Residue-level contacts at the interface:
Residue I125 in chain B interacts with residue I5 in chain A (closest heavy-atom distance 2.8 Å).
Residue S20 in chain B interacts with residue N14 in chain A (closest heavy-atom distance 3.1 Å).
Residue G119 in chain B is in contact with residue Y10 in chain A (closest heavy-atom distance 3.5 Å).
Residue Y19 in chain B is in contact with residue N14 in chain A (closest heavy-atom distance 3.4 Å).
Residue I125 in chain B interacts with residue R4 in chain A (closest heavy-atom distance 3.3 Å).
Residue D17 in chain B interacts with residue Y10 in chain A (closest heavy-atom distance 3.5 Å).
Residue A123 in chain B is in contact with residue I7 in chain A (closest heavy-atom distance 2.9 Å).
Residue A69 in chain B interacts with residue V11 in chain A (closest heavy-atom distance 3.8 Å).
Residue I127 in chain B contacts residue D2 in chain A (closest heavy-atom distance 2.8 Å).
Residue V13 in chain B interacts with residue R8 in chain A (closest heavy-atom distance 2.9 Å).
Residue G119 in chain B contacts residue V11 in chain A (closest heavy-atom distance 2.8 Å).
Residue D17 in chain B contacts residue R12 in chain A (closest heavy-atom distance 3.7 Å).
Residue A123 in chain B is in contact with residue I5 in chain A (closest heavy-atom distance 3.7 Å).
Residue I121 in chain B interacts with residue R8 in chain A (closest heavy-atom distance 3.4 Å).
Residue I127 in chain B is in contact with residue I5 in chain A (closest heavy-atom distance 3.8 Å).
Residue Y19 in chain B interacts with residue R12 in chain A (closest heavy-atom distance 3.7 Å).
Residue D14 in chain B contacts residue R8 in chain A (closest heavy-atom distance 3.5 Å).
Residue A11 in chain B is in contact with residue R6 in chain A (closest heavy-atom distance 2.8 Å).
Residue Q118 in chain B is in contact with residue V11 in chain A (closest heavy-atom distance 3.1 Å).
Residue E122 in chain B interacts with residue R6 in chain A (closest heavy-atom distance 2.7 Å).
Residue T12 in chain B interacts with residue R6 in chain A (closest heavy-atom distance 3.2 Å).
Residue S20 in chain B interacts with residue N13 in chain A (closest heavy-atom distance 3.5 Å).
Residue V124 in chain B is in contact with residue I5 in chain A (closest heavy-atom distance 3.2 Å).
Residue T128 in chain B contacts residue D2 in chain A (closest heavy-atom distance 3.4 Å).
Residue I121 in chain B is in contact with residue I7 in chain A (closest heavy-atom distance 3.6 Å).
Residue Q118 in chain B is in contact with residue N13 in chain A (closest heavy-atom distance 3.5 Å).
Residue I127 in chain B contacts residue S3 in chain A (closest heavy-atom distance 2.9 Å).
Residue S20 in chain B contacts residue R12 in chain A (closest heavy-atom distance 2.9 Å).
Residue E122 in chain B contacts residue I7 in chain A (closest heavy-atom distance 3.3 Å).
Residue T117 in chain B is in contact with residue V11 in chain A (closest heavy-atom distance 3.5 Å).
Residue V6 in chain B is in contact with residue S3 in chain A (closest heavy-atom distance 3.5 Å).
Residue E126 in chain B contacts residue S3 in chain A (closest heavy-atom distance 3.6 Å).
Residue V13 in chain B is in contact with residue I7 in chain A (closest heavy-atom distance 3.5 Å).
Residue V13 in chain B is in contact with residue R6 in chain A (closest heavy-atom distance 2.9 Å).
Residue I121 in chain B interacts with residue G9 in chain A (closest heavy-atom distance 2.9 Å).
Residue T8 in chain B is in contact with residue S3 in chain A (closest heavy-atom distance 2.8 Å).
Residue T120 in chain B contacts residue Y10 in chain A (closest heavy-atom distance 3.8 Å).
Residue F21 in chain B contacts residue G15 in chain A (closest heavy-atom distance 3.2 Å).
Residue E126 in chain B contacts residue A1 in chain A (closest heavy-atom distance 3.8 Å).
Residue A11 in chain B is in contact with residue R4 in chain A (closest heavy-atom distance 2.9 Å).
Residue L18 in chain B is in contact with residue R12 in chain A (closest heavy-atom distance 2.8 Å).
Residue Y129 in chain B contacts residue S3 in chain A (closest heavy-atom distance 2.8 Å).
Residue L18 in chain B contacts residue Y10 in chain A (closest heavy-atom distance 2.7 Å).
Residue A11 in chain B interacts with residue I5 in chain A (closest heavy-atom distance 3.3 Å).
Residue L18 in chain B interacts with residue V11 in chain A (closest heavy-atom distance 3.5 Å).
Residue T9 in chain B interacts with residue R4 in chain A (closest heavy-atom distance 2.8 Å).
Residue M24 in chain B interacts with residue G15 in chain A (closest heavy-atom distance 2.9 Å).
Residue G16 in chain B interacts with residue G9 in chain A (closest heavy-atom distance 3.4 Å).
Residue S20 in chain B interacts with residue G15 in chain A (closest heavy-atom distance 2.8 Å).
Residue A123 in chain B is in contact with residue R6 in chain A (closest heavy-atom distance 3.5 Å).
Residue G16 in chain B interacts with residue Y10 in chain A (closest heavy-atom distance 3.0 Å).
Residue F21 in chain B interacts with residue N14 in chain A (closest heavy-atom distance 2.8 Å).
Residue L15 in chain B contacts residue R8 in chain A (closest heavy-atom distance 2.8 Å).
Residue V6 in chain B interacts with residue D2 in chain A (closest heavy-atom distance 3.7 Å).
Residue V107 in chain B is in contact with residue I7 in chain A (closest heavy-atom distance 3.8 Å).
Residue N10 in chain B contacts residue R4 in chain A (closest heavy-atom distance 3.1 Å).
Residue T9 in chain B contacts residue S3 in chain A (closest heavy-atom distance 3.2 Å).
Residue I127 in chain B interacts with residue A1 in chain A (closest heavy-atom distance 3.8 Å).
Residue Y129 in chain B is in contact with residue D2 in chain A (closest heavy-atom distance 2.9 Å).
Residue T120 in chain B contacts residue G9 in chain A (closest heavy-atom distance 3.8 Å).

Sequence of chain A:
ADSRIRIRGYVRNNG

The following describes two proteins that form a bound complex.

Sequence of chain B:
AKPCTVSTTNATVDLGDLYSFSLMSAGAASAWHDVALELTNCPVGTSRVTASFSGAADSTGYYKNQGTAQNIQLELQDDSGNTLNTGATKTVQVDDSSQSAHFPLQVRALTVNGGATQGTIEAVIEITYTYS